Sequence of chain B:
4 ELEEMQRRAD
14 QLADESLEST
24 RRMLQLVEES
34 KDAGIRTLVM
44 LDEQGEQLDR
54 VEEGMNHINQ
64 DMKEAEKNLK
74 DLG

Sequence of chain A:
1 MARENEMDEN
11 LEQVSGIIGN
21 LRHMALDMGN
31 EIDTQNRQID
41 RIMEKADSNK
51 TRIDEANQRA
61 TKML

This data describes a binding interaction between two proteins.

Residue-level contacts at the interface:
Residue E55 in chain B is in contact with residue Q38 in chain A (closest heavy-atom distance 3.5 Å).
Residue L51 in chain B is in contact with residue Q35 in chain A (closest heavy-atom distance 3.9 Å).
Residue L20 in chain B contacts residue E6 in chain A (closest heavy-atom distance 3.7 Å).
Residue K66 in chain B is in contact with residue R52 in chain A (closest heavy-atom distance 3.3 Å).
Residue E55 in chain B contacts residue K45 in chain A (closest heavy-atom distance 3.8 Å).
Residue M58 in chain B contacts residue N49 in chain A (closest heavy-atom distance 3.1 Å).
Residue K73 in chain B is in contact with residue R59 in chain A (closest heavy-atom distance 3.3 Å).
Residue L44 in chain B contacts residue Q35 in chain A (closest heavy-atom distance 3.0 Å).
Residue M58 in chain B is in contact with residue A46 in chain A (closest heavy-atom distance 3.9 Å).
Residue I38 in chain B is in contact with residue M24 in chain A (closest heavy-atom distance 3.4 Å).
Residue E55 in chain B is in contact with residue R41 in chain A (closest heavy-atom distance 3.5 Å).
Residue V30 in chain B contacts residue I17 in chain A (closest heavy-atom distance 3.5 Å).
Residue G48 in chain B contacts residue Q35 in chain A (closest heavy-atom distance 3.9 Å).
Residue D52 in chain B is in contact with residue Q38 in chain A (closest heavy-atom distance 2.8 Å).
Residue D17 in chain B is in contact with residue R3 in chain A (closest heavy-atom distance 2.7 Å).
Residue L51 in chain B interacts with residue Q38 in chain A (closest heavy-atom distance 3.9 Å).
Residue K34 in chain B is in contact with residue N20 in chain A (closest heavy-atom distance 3.7 Å).
Residue M65 in chain B is in contact with residue A56 in chain A (closest heavy-atom distance 3.6 Å).
Residue V54 in chain B is in contact with residue I42 in chain A (closest heavy-atom distance 3.8 Å).
Residue R24 in chain B interacts with residue E6 in chain A (closest heavy-atom distance 2.8 Å).
Residue E55 in chain B is in contact with residue I42 in chain A (closest heavy-atom distance 3.5 Å).
Residue E31 in chain B is in contact with residue I17 in chain A (closest heavy-atom distance 3.3 Å).
Residue G37 in chain B is in contact with residue M28 in chain A (closest heavy-atom distance 4.1 Å).
Residue G76 in chain B interacts with residue M63 in chain A (closest heavy-atom distance 4.2 Å).
Residue L27 in chain B is in contact with residue Q13 in chain A (closest heavy-atom distance 3.6 Å).
Residue L72 in chain B interacts with residue A56 in chain A (closest heavy-atom distance 3.6 Å).
Residue T23 in chain B is in contact with residue N10 in chain A (closest heavy-atom distance 3.1 Å).
Residue I61 in chain B interacts with residue N49 in chain A (closest heavy-atom distance 3.5 Å).
Residue L41 in chain B is in contact with residue M24 in chain A (closest heavy-atom distance 4.2 Å).
Residue L51 in chain B contacts residue I39 in chain A (closest heavy-atom distance 4.0 Å).
Residue E69 in chain B contacts residue R52 in chain A (closest heavy-atom distance 2.9 Å).
Residue T40 in chain B is in contact with residue M28 in chain A (closest heavy-atom distance 3.9 Å).
Residue T23 in chain B interacts with residue L11 in chain A (closest heavy-atom distance 3.6 Å).
Residue S19 in chain B is in contact with residue M7 in chain A (closest heavy-atom distance 3.2 Å).
Residue M65 in chain B interacts with residue I53 in chain A (closest heavy-atom distance 3.9 Å).
Residue V30 in chain B is in contact with residue I18 in chain A (closest heavy-atom distance 4.1 Å).
Residue L75 in chain B contacts residue M63 in chain A (closest heavy-atom distance 3.5 Å).
Residue L27 in chain B contacts residue I17 in chain A (closest heavy-atom distance 3.7 Å).
Residue R24 in chain B is in contact with residue N10 in chain A (closest heavy-atom distance 3.5 Å).
Residue N62 in chain B is in contact with residue R52 in chain A (closest heavy-atom distance 3.6 Å).
Residue N62 in chain B interacts with residue N49 in chain A (closest heavy-atom distance 3.4 Å).
Residue M58 in chain B contacts residue K45 in chain A (closest heavy-atom distance 4.3 Å).
Residue M65 in chain B is in contact with residue R52 in chain A (closest heavy-atom distance 3.3 Å).
Residue N59 in chain B contacts residue K45 in chain A (closest heavy-atom distance 2.9 Å).
Residue L41 in chain B is in contact with residue M28 in chain A (closest heavy-atom distance 4.0 Å).
Residue L44 in chain B interacts with residue M28 in chain A (closest heavy-atom distance 4.1 Å).
Residue L20 in chain B contacts residue N10 in chain A (closest heavy-atom distance 4.2 Å).
Residue A16 in chain B interacts with residue M7 in chain A (closest heavy-atom distance 3.2 Å).
Residue L72 in chain B is in contact with residue A60 in chain A (closest heavy-atom distance 3.9 Å).
Residue L20 in chain B is in contact with residue R3 in chain A (closest heavy-atom distance 4.1 Å).
Residue K34 in chain B is in contact with residue M24 in chain A (closest heavy-atom distance 3.7 Å).
Residue L27 in chain B interacts with residue V14 in chain A (closest heavy-atom distance 4.0 Å).
Residue K34 in chain B is in contact with residue L21 in chain A (closest heavy-atom distance 3.8 Å).
Residue L44 in chain B contacts residue E31 in chain A (closest heavy-atom distance 4.2 Å).
Residue S33 in chain B contacts residue L21 in chain A (closest heavy-atom distance 4.0 Å).
Residue L20 in chain B interacts with residue M7 in chain A (closest heavy-atom distance 3.5 Å).
Residue M26 in chain B contacts residue V14 in chain A (closest heavy-atom distance 4.1 Å).
Residue T23 in chain B is in contact with residue M7 in chain A (closest heavy-atom distance 3.6 Å).
Residue G37 in chain B contacts residue M24 in chain A (closest heavy-atom distance 3.4 Å).
Residue L44 in chain B is in contact with residue I32 in chain A (closest heavy-atom distance 4.0 Å).